Interface contacts:
Residue G92 in protein 2 is in contact with residue L79 in protein 1 (closest heavy-atom distance 3.8 Å).
Residue G92 in protein 2 contacts residue M75 in protein 1 (closest heavy-atom distance 4.0 Å).
Residue A25 in protein 2 interacts with residue P162 in protein 1 (closest heavy-atom distance 3.8 Å).
Residue Q99 in protein 2 interacts with residue Q71 in protein 1 (closest heavy-atom distance 3.2 Å).
Residue R377 in protein 2 is in contact with residue Y64 in protein 1 (closest heavy-atom distance 4.0 Å).
Residue Y22 in protein 2 contacts residue P162 in protein 1 (closest heavy-atom distance 3.5 Å).
Residue V19 in protein 2 contacts residue M168 in protein 1 (closest heavy-atom distance 3.8 Å).
Residue A25 in protein 2 interacts with residue M168 in protein 1 (closest heavy-atom distance 4.0 Å).
Residue A31 in protein 2 interacts with residue P152 in protein 1 (closest heavy-atom distance 3.5 Å).
Residue A423 in protein 2 interacts with residue R155 in protein 1 (closest heavy-atom distance 3.4 Å).
Residue P103 in protein 2 is in contact with residue T74 in protein 1 (closest heavy-atom distance 4.1 Å).
Residue Y22 in protein 2 interacts with residue E163 in protein 1 (closest heavy-atom distance 3.9 Å).
Residue V373 in protein 2 is in contact with residue T63 in protein 1 (closest heavy-atom distance 3.4 Å).
Residue T20 in protein 2 interacts with residue W165 in protein 1 (closest heavy-atom distance 3.3 Å).
Residue A379 in protein 2 is in contact with residue D65 in protein 1 (closest heavy-atom distance 3.9 Å).
Residue A31 in protein 2 is in contact with residue L153 in protein 1 (closest heavy-atom distance 3.5 Å).
Residue E27 in protein 2 contacts residue R155 in protein 1 (closest heavy-atom distance 3.5 Å).
Residue M32 in protein 2 interacts with residue H154 in protein 1 (closest heavy-atom distance 4.2 Å).
Residue G92 in protein 2 interacts with residue R76 in protein 1 (closest heavy-atom distance 4.0 Å).
Residue P18 in protein 2 interacts with residue Q170 in protein 1 (closest heavy-atom distance 3.4 Å).
Residue R96 in protein 2 contacts residue Q71 in protein 1 (closest heavy-atom distance 4.1 Å).
Residue N380 in protein 2 is in contact with residue D65 in protein 1 (closest heavy-atom distance 2.8 Å).
Residue C26 in protein 2 contacts residue P162 in protein 1 (closest heavy-atom distance 4.0 Å).
Residue N380 in protein 2 is in contact with residue D68 in protein 1 (closest heavy-atom distance 3.3 Å).
Residue E91 in protein 2 interacts with residue R76 in protein 1 (closest heavy-atom distance 3.0 Å).
Residue G104 in protein 2 interacts with residue P162 in protein 1 (closest heavy-atom distance 3.6 Å).
Residue G104 in protein 2 interacts with residue R90 in protein 1 (closest heavy-atom distance 4.0 Å).
Residue A28 in protein 2 contacts residue R155 in protein 1 (closest heavy-atom distance 4.0 Å).
Residue A25 in protein 2 contacts residue R155 in protein 1 (closest heavy-atom distance 4.1 Å).
Residue Y22 in protein 2 interacts with residue W165 in protein 1 (closest heavy-atom distance 3.7 Å).
Residue D376 in protein 2 contacts residue Y64 in protein 1 (closest heavy-atom distance 3.1 Å).
Residue P90 in protein 2 contacts residue R76 in protein 1 (closest heavy-atom distance 3.1 Å).
Residue P103 in protein 2 is in contact with residue R90 in protein 1 (closest heavy-atom distance 3.7 Å).
Residue P29 in protein 2 contacts residue L153 in protein 1 (closest heavy-atom distance 4.0 Å).
Residue F98 in protein 2 contacts residue M75 in protein 1 (closest heavy-atom distance 3.4 Å).
Residue C21 in protein 2 interacts with residue W165 in protein 1 (closest heavy-atom distance 3.5 Å).
Residue V19 in protein 2 is in contact with residue V169 in protein 1 (closest heavy-atom distance 3.2 Å).
Residue P103 in protein 2 is in contact with residue F86 in protein 1 (closest heavy-atom distance 3.9 Å).
Residue L85 in protein 2 is in contact with residue L79 in protein 1 (closest heavy-atom distance 3.9 Å).
Residue R107 in protein 2 interacts with residue T78 in protein 1 (closest heavy-atom distance 3.9 Å).
Residue R16 in protein 2 contacts residue M168 in protein 1 (closest heavy-atom distance 3.0 Å).
Residue F98 in protein 2 interacts with residue Q71 in protein 1 (closest heavy-atom distance 4.0 Å).
Residue I86 in protein 2 is in contact with residue T78 in protein 1 (closest heavy-atom distance 3.7 Å).
Residue M32 in protein 2 interacts with residue L153 in protein 1 (closest heavy-atom distance 3.4 Å).
Residue L93 in protein 2 interacts with residue M75 in protein 1 (closest heavy-atom distance 3.4 Å).
Residue F89 in protein 2 is in contact with residue L79 in protein 1 (closest heavy-atom distance 3.2 Å).
Residue I86 in protein 2 contacts residue L79 in protein 1 (closest heavy-atom distance 3.5 Å).
Residue E374 in protein 2 interacts with residue R61 in protein 1 (closest heavy-atom distance 2.5 Å).
Residue A25 in protein 2 interacts with residue W165 in protein 1 (closest heavy-atom distance 3.6 Å).
Residue Y210 in protein 2 contacts residue R76 in protein 1 (closest heavy-atom distance 3.5 Å).
Residue D83 in protein 2 interacts with residue W165 in protein 1 (closest heavy-atom distance 3.3 Å).
Residue P29 in protein 2 is in contact with residue H154 in protein 1 (closest heavy-atom distance 3.9 Å).
Residue N82 in protein 2 is in contact with residue T78 in protein 1 (closest heavy-atom distance 3.7 Å).
Residue F98 in protein 2 interacts with residue T78 in protein 1 (closest heavy-atom distance 3.7 Å).
Residue E374 in protein 2 contacts residue T63 in protein 1 (closest heavy-atom distance 3.9 Å).
Residue P429 in protein 2 contacts residue L153 in protein 1 (closest heavy-atom distance 3.7 Å).
Residue P103 in protein 2 contacts residue E163 in protein 1 (closest heavy-atom distance 3.7 Å).
Residue P29 in protein 2 is in contact with residue P152 in protein 1 (closest heavy-atom distance 3.8 Å).
Residue F98 in protein 2 interacts with residue T74 in protein 1 (closest heavy-atom distance 3.5 Å).
Residue P29 in protein 2 is in contact with residue R155 in protein 1 (closest heavy-atom distance 4.1 Å).

Sequence of protein 1:
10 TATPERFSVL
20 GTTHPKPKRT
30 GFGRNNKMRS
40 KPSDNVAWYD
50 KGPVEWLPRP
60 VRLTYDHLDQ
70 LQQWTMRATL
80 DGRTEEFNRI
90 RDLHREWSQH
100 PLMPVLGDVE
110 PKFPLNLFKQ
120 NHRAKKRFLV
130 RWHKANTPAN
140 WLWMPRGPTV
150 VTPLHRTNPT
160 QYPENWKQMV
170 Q

Sequence of protein 2:
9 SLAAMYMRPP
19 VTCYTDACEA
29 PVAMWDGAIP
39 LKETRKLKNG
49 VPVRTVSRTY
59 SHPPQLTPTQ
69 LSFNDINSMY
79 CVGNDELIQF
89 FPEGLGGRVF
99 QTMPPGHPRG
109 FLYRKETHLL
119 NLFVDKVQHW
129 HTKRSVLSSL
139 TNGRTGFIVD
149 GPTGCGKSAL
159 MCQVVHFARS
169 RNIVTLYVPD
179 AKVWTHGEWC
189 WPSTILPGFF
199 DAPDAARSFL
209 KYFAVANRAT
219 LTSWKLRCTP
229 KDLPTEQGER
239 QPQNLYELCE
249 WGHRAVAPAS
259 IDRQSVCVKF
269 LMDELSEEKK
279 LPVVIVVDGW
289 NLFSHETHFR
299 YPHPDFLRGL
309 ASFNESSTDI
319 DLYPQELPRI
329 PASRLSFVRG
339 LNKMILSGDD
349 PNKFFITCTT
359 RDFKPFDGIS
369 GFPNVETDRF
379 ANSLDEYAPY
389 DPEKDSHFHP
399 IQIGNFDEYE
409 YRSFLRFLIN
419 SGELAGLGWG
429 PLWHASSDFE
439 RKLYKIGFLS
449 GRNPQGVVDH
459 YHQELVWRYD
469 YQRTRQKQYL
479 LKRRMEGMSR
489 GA

The following describes two proteins that form a bound complex.